This data describes a binding interaction between two proteins.

Residue-level contacts at the interface:
Residue P401 in the second protein interacts with residue V296 in the first protein (closest heavy-atom distance 3.4 Å).
Residue V2 in the second protein interacts with residue A237 in the first protein (closest heavy-atom distance 3.4 Å).
Residue T360 in the second protein is in contact with residue S309 in the first protein (closest heavy-atom distance 2.8 Å).
Residue D368 in the second protein contacts residue K303 in the first protein (closest heavy-atom distance 3.3 Å).
Residue A352 in the second protein interacts with residue S316 in the first protein (closest heavy-atom distance 3.3 Å).
Residue L80 in the second protein interacts with residue Y238 in the first protein (closest heavy-atom distance 3.5 Å).
Residue C406 in the second protein interacts with residue N301 in the first protein (closest heavy-atom distance 2.9 Å).
Residue T419 in the second protein is in contact with residue Q300 in the first protein (closest heavy-atom distance 3.2 Å).
Residue S348 in the second protein is in contact with residue G321 in the first protein (closest heavy-atom distance 3.3 Å).
Residue S358 in the second protein contacts residue N310 in the first protein (closest heavy-atom distance 3.5 Å).
Residue N355 in the second protein is in contact with residue S313 in the first protein (closest heavy-atom distance 3.3 Å).
Residue Q28 in the second protein is in contact with residue D260 in the first protein (closest heavy-atom distance 3.1 Å).
Residue S342 in the second protein contacts residue S327 in the first protein (closest heavy-atom distance 3.3 Å).
Residue T346 in the second protein contacts residue A323 in the first protein (closest heavy-atom distance 3.4 Å).
Residue A352 in the second protein is in contact with residue T317 in the first protein (closest heavy-atom distance 3.0 Å).
Residue V404 in the second protein is in contact with residue C298 in the first protein (closest heavy-atom distance 3.0 Å).
Residue I363 in the second protein is in contact with residue S305 in the first protein (closest heavy-atom distance 3.4 Å).
Residue K405 in the second protein contacts residue N301 in the first protein (closest heavy-atom distance 3.5 Å).
Residue D371 in the second protein interacts with residue N301 in the first protein (closest heavy-atom distance 3.0 Å).
Residue S356 in the second protein interacts with residue I312 in the first protein (closest heavy-atom distance 3.5 Å).
Residue T354 in the second protein is in contact with residue S315 in the first protein (closest heavy-atom distance 2.8 Å).
Residue K351 in the second protein is in contact with residue T317 in the first protein (closest heavy-atom distance 3.5 Å).
Residue N369 in the second protein is in contact with residue T377 in the first protein (closest heavy-atom distance 3.3 Å).
Residue D371 in the second protein is in contact with residue Q300 in the first protein (closest heavy-atom distance 3.2 Å).
Residue D373 in the second protein interacts with residue R378 in the first protein (closest heavy-atom distance 2.9 Å).
Residue F418 in the second protein is in contact with residue Q300 in the first protein (closest heavy-atom distance 2.7 Å).
Residue S350 in the second protein contacts residue T319 in the first protein (closest heavy-atom distance 3.3 Å).
Residue T366 in the second protein interacts with residue D299 in the first protein (closest heavy-atom distance 3.0 Å).
Residue D368 in the second protein is in contact with residue N301 in the first protein (closest heavy-atom distance 3.0 Å).
Residue S393 in the second protein contacts residue Q402 in the first protein (closest heavy-atom distance 3.1 Å).
Residue A362 in the second protein is in contact with residue Q306 in the first protein (closest heavy-atom distance 3.3 Å).
Residue I363 in the second protein is in contact with residue V296 in the first protein (closest heavy-atom distance 3.2 Å).
Residue K405 in the second protein is in contact with residue Q300 in the first protein (closest heavy-atom distance 3.3 Å).
Residue W399 in the second protein contacts residue V296 in the first protein (closest heavy-atom distance 3.4 Å).
Residue L349 in the second protein is in contact with residue T319 in the first protein (closest heavy-atom distance 3.5 Å).
Residue V2 in the second protein is in contact with residue Y238 in the first protein (closest heavy-atom distance 3.2 Å).
Residue T364 in the second protein is in contact with residue S305 in the first protein (closest heavy-atom distance 2.9 Å).
Residue N369 in the second protein interacts with residue R378 in the first protein (closest heavy-atom distance 3.1 Å).
Residue L397 in the second protein contacts residue N400 in the first protein (closest heavy-atom distance 3.4 Å).
Residue W399 in the second protein interacts with residue Q306 in the first protein (closest heavy-atom distance 2.6 Å).
Residue R59 in the second protein contacts residue L274 in the first protein (closest heavy-atom distance 3.4 Å).
Residue T340 in the second protein is in contact with residue T329 in the first protein (closest heavy-atom distance 3.4 Å).
Residue V404 in the second protein interacts with residue Q300 in the first protein (closest heavy-atom distance 3.1 Å).
Residue A362 in the second protein contacts residue Q307 in the first protein (closest heavy-atom distance 2.8 Å).
Residue N355 in the second protein interacts with residue F314 in the first protein (closest heavy-atom distance 3.2 Å).
Residue S358 in the second protein interacts with residue T311 in the first protein (closest heavy-atom distance 2.9 Å).
Residue N60 in the second protein is in contact with residue G273 in the first protein (closest heavy-atom distance 3.2 Å).
Residue T354 in the second protein contacts residue F314 in the first protein (closest heavy-atom distance 3.5 Å).
Residue F336 in the second protein contacts residue V334 in the first protein (closest heavy-atom distance 3.2 Å).
Residue S356 in the second protein contacts residue S313 in the first protein (closest heavy-atom distance 2.9 Å).
Residue W399 in the second protein interacts with residue Q383 in the first protein (closest heavy-atom distance 3.0 Å).
Residue P401 in the second protein contacts residue M295 in the first protein (closest heavy-atom distance 3.2 Å).
Residue K338 in the second protein contacts residue E331 in the first protein (closest heavy-atom distance 3.0 Å).
Residue V2 in the second protein interacts with residue C239 in the first protein (closest heavy-atom distance 2.8 Å).
Residue G359 in the second protein contacts residue S309 in the first protein (closest heavy-atom distance 3.2 Å).
Residue K344 in the second protein interacts with residue E325 in the first protein (closest heavy-atom distance 3.5 Å).
Residue Y61 in the second protein is in contact with residue D272 in the first protein (closest heavy-atom distance 3.4 Å).
Residue Q357 in the second protein is in contact with residue T311 in the first protein (closest heavy-atom distance 3.1 Å).
Residue Q402 in the second protein is in contact with residue C298 in the first protein (closest heavy-atom distance 3.1 Å).
Residue N369 in the second protein is in contact with residue N301 in the first protein (closest heavy-atom distance 3.0 Å).

Sequence of the first protein:
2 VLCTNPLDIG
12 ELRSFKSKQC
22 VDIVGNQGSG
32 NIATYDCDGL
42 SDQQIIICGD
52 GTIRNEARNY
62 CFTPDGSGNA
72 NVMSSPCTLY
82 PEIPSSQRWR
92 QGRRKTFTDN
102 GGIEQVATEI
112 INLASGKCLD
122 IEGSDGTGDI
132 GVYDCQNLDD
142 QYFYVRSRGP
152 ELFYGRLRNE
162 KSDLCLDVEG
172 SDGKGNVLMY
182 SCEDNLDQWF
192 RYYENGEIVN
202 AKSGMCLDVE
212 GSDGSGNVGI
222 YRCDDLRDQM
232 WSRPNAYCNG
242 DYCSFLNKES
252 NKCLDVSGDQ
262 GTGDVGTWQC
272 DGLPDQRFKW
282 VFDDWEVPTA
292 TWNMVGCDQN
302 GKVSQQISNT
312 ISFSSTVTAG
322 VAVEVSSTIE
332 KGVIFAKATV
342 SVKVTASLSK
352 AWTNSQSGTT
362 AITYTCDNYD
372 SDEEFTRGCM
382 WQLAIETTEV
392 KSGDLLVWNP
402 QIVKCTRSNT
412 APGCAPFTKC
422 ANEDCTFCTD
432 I

Sequence of the second protein:
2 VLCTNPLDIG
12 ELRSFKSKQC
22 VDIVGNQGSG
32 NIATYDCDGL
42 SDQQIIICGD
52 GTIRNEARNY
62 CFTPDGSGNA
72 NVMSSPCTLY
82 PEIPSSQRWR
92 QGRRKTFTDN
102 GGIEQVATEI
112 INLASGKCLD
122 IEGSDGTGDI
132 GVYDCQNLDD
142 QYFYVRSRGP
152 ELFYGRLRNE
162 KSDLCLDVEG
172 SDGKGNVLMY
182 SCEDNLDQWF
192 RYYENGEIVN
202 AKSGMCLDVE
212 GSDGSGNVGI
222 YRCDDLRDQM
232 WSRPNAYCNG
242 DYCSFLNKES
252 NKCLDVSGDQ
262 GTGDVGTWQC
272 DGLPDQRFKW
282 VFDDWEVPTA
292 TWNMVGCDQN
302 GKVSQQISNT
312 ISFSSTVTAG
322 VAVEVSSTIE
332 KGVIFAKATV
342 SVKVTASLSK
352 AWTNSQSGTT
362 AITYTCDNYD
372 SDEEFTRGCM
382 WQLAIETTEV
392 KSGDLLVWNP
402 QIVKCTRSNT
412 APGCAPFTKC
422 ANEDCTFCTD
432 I